Interface contacts:
Residue K127 in the first protein is in contact with residue I8 in the second protein (closest heavy-atom distance 4.0 Å).
Residue Y186 in the first protein contacts residue A5 in the second protein (closest heavy-atom distance 4.8 Å).
Residue K54 in the first protein is in contact with residue I8 in the second protein (closest heavy-atom distance 4.5 Å).
Residue Y24 in the first protein is in contact with residue R11 in the second protein (closest heavy-atom distance 4.0 Å).
Residue V51 in the first protein is in contact with residue R11 in the second protein (closest heavy-atom distance 3.6 Å).
Residue L179 in the first protein is in contact with residue I8 in the second protein (closest heavy-atom distance 3.6 Å).
Residue N55 in the first protein is in contact with residue R12 in the second protein (closest heavy-atom distance 4.7 Å).
Residue V51 in the first protein contacts residue G10 in the second protein (closest heavy-atom distance 3.6 Å).
Residue N180 in the first protein is in contact with residue I8 in the second protein (closest heavy-atom distance 3.0 Å).
Residue V51 in the first protein is in contact with residue S13 in the second protein (closest heavy-atom distance 3.9 Å).
Residue E19 in the first protein contacts residue S13 in the second protein (closest heavy-atom distance 2.6 Å).
Residue G59 in the first protein contacts residue R11 in the second protein (closest heavy-atom distance 3.8 Å).
Residue L179 in the first protein interacts with residue G6 in the second protein (closest heavy-atom distance 3.9 Å).
Residue L227 in the first protein contacts residue P9 in the second protein (closest heavy-atom distance 4.0 Å).
Residue W235 in the first protein is in contact with residue A5 in the second protein (closest heavy-atom distance 3.4 Å).
Residue E19 in the first protein interacts with residue R12 in the second protein (closest heavy-atom distance 3.7 Å).
Residue L234 in the first protein is in contact with residue A5 in the second protein (closest heavy-atom distance 3.2 Å).
Residue I224 in the first protein interacts with residue I8 in the second protein (closest heavy-atom distance 4.1 Å).
Residue K54 in the first protein contacts residue R11 in the second protein (closest heavy-atom distance 4.1 Å).
Residue S50 in the first protein contacts residue G10 in the second protein (closest heavy-atom distance 4.3 Å).
Residue E19 in the first protein is in contact with residue R11 in the second protein (closest heavy-atom distance 4.7 Å).
Residue K54 in the first protein interacts with residue P9 in the second protein (closest heavy-atom distance 4.5 Å).
Residue V51 in the first protein is in contact with residue R12 in the second protein (closest heavy-atom distance 3.9 Å).
Residue N55 in the first protein contacts residue R11 in the second protein (closest heavy-atom distance 2.9 Å).
Residue N55 in the first protein contacts residue G10 in the second protein (closest heavy-atom distance 4.8 Å).
Residue K54 in the first protein contacts residue G10 in the second protein (closest heavy-atom distance 3.6 Å).
Residue N231 in the first protein is in contact with residue G6 in the second protein (closest heavy-atom distance 2.9 Å).
Residue E187 in the first protein interacts with residue A5 in the second protein (closest heavy-atom distance 3.1 Å).
Residue L227 in the first protein interacts with residue I8 in the second protein (closest heavy-atom distance 4.3 Å).
Residue V183 in the first protein is in contact with residue A5 in the second protein (closest heavy-atom distance 4.7 Å).
Residue G58 in the first protein interacts with residue R11 in the second protein (closest heavy-atom distance 3.8 Å).
Residue L48 in the first protein is in contact with residue S13 in the second protein (closest heavy-atom distance 3.9 Å).
Residue V183 in the first protein contacts residue G6 in the second protein (closest heavy-atom distance 3.5 Å).
Residue G176 in the first protein is in contact with residue I8 in the second protein (closest heavy-atom distance 4.6 Å).
Residue N231 in the first protein interacts with residue A5 in the second protein (closest heavy-atom distance 3.6 Å).

The following describes two proteins that form a bound complex.

Sequence of the first protein:
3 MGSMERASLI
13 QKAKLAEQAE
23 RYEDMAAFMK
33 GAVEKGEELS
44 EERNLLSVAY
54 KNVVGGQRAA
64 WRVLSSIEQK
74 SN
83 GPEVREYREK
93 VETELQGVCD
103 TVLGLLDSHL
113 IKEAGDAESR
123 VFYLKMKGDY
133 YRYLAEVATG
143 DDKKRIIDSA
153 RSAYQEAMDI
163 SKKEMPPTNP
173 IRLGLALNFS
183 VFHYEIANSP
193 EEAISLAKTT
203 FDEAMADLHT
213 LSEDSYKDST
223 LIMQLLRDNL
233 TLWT

Sequence of the second protein:
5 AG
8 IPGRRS